This data describes a binding interaction between two proteins.

Contacts between the two chains:
Residue Q182 in chain A contacts residue F147 in chain B (closest heavy-atom distance 4.4 Å).
Residue R39 in chain A interacts with residue F147 in chain B (closest heavy-atom distance 3.8 Å).
Residue V170 in chain A is in contact with residue Y76 in chain B (closest heavy-atom distance 3.2 Å).
Residue Y186 in chain A is in contact with residue R150 in chain B (closest heavy-atom distance 3.4 Å).
Residue L174 in chain A interacts with residue A75 in chain B (closest heavy-atom distance 3.6 Å).
Residue R36 in chain A contacts residue D33 in chain B (closest heavy-atom distance 4.0 Å).
Residue A45 in chain A is in contact with residue F147 in chain B (closest heavy-atom distance 3.2 Å).
Residue Y186 in chain A contacts residue F149 in chain B (closest heavy-atom distance 3.6 Å).
Residue A40 in chain A is in contact with residue Q151 in chain B (closest heavy-atom distance 4.1 Å).
Residue F46 in chain A interacts with residue F147 in chain B (closest heavy-atom distance 3.7 Å).
Residue P44 in chain A is in contact with residue F147 in chain B (closest heavy-atom distance 3.2 Å).
Residue N187 in chain A interacts with residue Y153 in chain B (closest heavy-atom distance 4.4 Å).
Residue M175 in chain A is in contact with residue V72 in chain B (closest heavy-atom distance 4.2 Å).
Residue V170 in chain A interacts with residue R84 in chain B (closest heavy-atom distance 3.8 Å).
Residue L174 in chain A interacts with residue V78 in chain B (closest heavy-atom distance 3.8 Å).
Residue R39 in chain A is in contact with residue E145 in chain B (closest heavy-atom distance 4.3 Å).
Residue R178 in chain A contacts residue D144 in chain B (closest heavy-atom distance 2.8 Å).
Residue P44 in chain A interacts with residue F149 in chain B (closest heavy-atom distance 3.8 Å).
Residue P44 in chain A contacts residue H152 in chain B (closest heavy-atom distance 3.7 Å).
Residue R36 in chain A interacts with residue L10 in chain B (closest heavy-atom distance 3.9 Å).
Residue L42 in chain A is in contact with residue H152 in chain B (closest heavy-atom distance 3.1 Å).
Residue M175 in chain A is in contact with residue L143 in chain B (closest heavy-atom distance 4.3 Å).
Residue H66 in chain A interacts with residue F149 in chain B (closest heavy-atom distance 3.8 Å).
Residue Q41 in chain A is in contact with residue H152 in chain B (closest heavy-atom distance 3.4 Å).
Residue D169 in chain A is in contact with residue Y76 in chain B (closest heavy-atom distance 3.0 Å).
Residue F46 in chain A interacts with residue K35 in chain B (closest heavy-atom distance 4.2 Å).
Residue A171 in chain A interacts with residue V72 in chain B (closest heavy-atom distance 3.7 Å).
Residue L174 in chain A contacts residue L143 in chain B (closest heavy-atom distance 4.3 Å).
Residue F179 in chain A contacts residue F149 in chain B (closest heavy-atom distance 3.6 Å).
Residue R39 in chain A interacts with residue G148 in chain B (closest heavy-atom distance 3.8 Å).
Residue V170 in chain A contacts residue V85 in chain B (closest heavy-atom distance 3.5 Å).
Residue E172 in chain A is in contact with residue V72 in chain B (closest heavy-atom distance 4.4 Å).
Residue Y135 in chain A is in contact with residue R84 in chain B (closest heavy-atom distance 3.8 Å).
Residue F46 in chain A is in contact with residue H71 in chain B (closest heavy-atom distance 4.0 Å).
Residue F179 in chain A interacts with residue F147 in chain B (closest heavy-atom distance 3.6 Å).
Residue R39 in chain A is in contact with residue K35 in chain B (closest heavy-atom distance 4.0 Å).
Residue A171 in chain A is in contact with residue A75 in chain B (closest heavy-atom distance 3.5 Å).
Residue A171 in chain A contacts residue Y76 in chain B (closest heavy-atom distance 3.3 Å).
Residue R39 in chain A interacts with residue S146 in chain B (closest heavy-atom distance 2.2 Å).
Residue Y186 in chain A interacts with residue Y153 in chain B (closest heavy-atom distance 3.5 Å).
Residue A183 in chain A is in contact with residue F149 in chain B (closest heavy-atom distance 3.7 Å).
Residue R178 in chain A interacts with residue K82 in chain B (closest heavy-atom distance 4.2 Å).
Residue M175 in chain A contacts residue F147 in chain B (closest heavy-atom distance 3.4 Å).
Residue P43 in chain A contacts residue H152 in chain B (closest heavy-atom distance 4.3 Å).
Residue M175 in chain A interacts with residue H71 in chain B (closest heavy-atom distance 3.4 Å).
Residue R178 in chain A is in contact with residue F147 in chain B (closest heavy-atom distance 3.9 Å).
Residue A40 in chain A interacts with residue H152 in chain B (closest heavy-atom distance 3.0 Å).
Residue Q182 in chain A contacts residue D144 in chain B (closest heavy-atom distance 3.6 Å).
Residue H66 in chain A is in contact with residue Y153 in chain B (closest heavy-atom distance 3.4 Å).
Residue L174 in chain A interacts with residue G79 in chain B (closest heavy-atom distance 3.5 Å).
Residue L32 in chain A contacts residue D33 in chain B (closest heavy-atom distance 4.7 Å).
Residue L174 in chain A interacts with residue K82 in chain B (closest heavy-atom distance 3.8 Å).
Residue Q182 in chain A interacts with residue F149 in chain B (closest heavy-atom distance 3.4 Å).
Residue M175 in chain A is in contact with residue A75 in chain B (closest heavy-atom distance 3.2 Å).
Residue R178 in chain A contacts residue L143 in chain B (closest heavy-atom distance 3.8 Å).
Residue D47 in chain A interacts with residue K35 in chain B (closest heavy-atom distance 3.8 Å).
Residue P44 in chain A interacts with residue G148 in chain B (closest heavy-atom distance 4.0 Å).
Residue R39 in chain A is in contact with residue G34 in chain B (closest heavy-atom distance 2.9 Å).
Residue A45 in chain A interacts with residue K35 in chain B (closest heavy-atom distance 4.0 Å).
Residue L174 in chain A contacts residue R84 in chain B (closest heavy-atom distance 3.9 Å).

Sequence of chain A:
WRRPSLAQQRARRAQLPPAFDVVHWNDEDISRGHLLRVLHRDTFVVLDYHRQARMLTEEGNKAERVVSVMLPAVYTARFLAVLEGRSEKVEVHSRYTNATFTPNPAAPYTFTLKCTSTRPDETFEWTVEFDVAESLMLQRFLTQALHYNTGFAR

Sequence of chain B:
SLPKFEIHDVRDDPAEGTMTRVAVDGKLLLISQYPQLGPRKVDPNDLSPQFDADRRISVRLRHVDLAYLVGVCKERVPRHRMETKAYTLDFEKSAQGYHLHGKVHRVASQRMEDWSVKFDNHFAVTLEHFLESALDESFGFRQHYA